Residue-level contacts at the interface:
Residue Q47 in the first protein is in contact with residue P77 in the second protein (closest heavy-atom distance 4.5 Å).
Residue N501 in the first protein contacts residue N34 in the second protein (closest heavy-atom distance 2.3 Å).
Residue Q47 in the first protein is in contact with residue M25 in the second protein (closest heavy-atom distance 2.6 Å).
Residue Q42 in the first protein interacts with residue N34 in the second protein (closest heavy-atom distance 3.9 Å).
Residue N500 in the first protein contacts residue Y24 in the second protein (closest heavy-atom distance 3.5 Å).
Residue S41 in the first protein is in contact with residue N34 in the second protein (closest heavy-atom distance 3.2 Å).
Residue S44 in the first protein is in contact with residue S26 in the second protein (closest heavy-atom distance 4.0 Å).
Residue S43 in the first protein is in contact with residue N34 in the second protein (closest heavy-atom distance 2.6 Å).
Residue T579 in the first protein contacts residue N46 in the second protein (closest heavy-atom distance 3.9 Å).
Residue Y554 in the first protein interacts with residue L18 in the second protein (closest heavy-atom distance 3.6 Å).
Residue Y554 in the first protein interacts with residue Y43 in the second protein (closest heavy-atom distance 3.7 Å).
Residue R45 in the first protein interacts with residue S26 in the second protein (closest heavy-atom distance 3.3 Å).
Residue K544 in the first protein is in contact with residue S64 in the second protein (closest heavy-atom distance 4.0 Å).
Residue L50 in the first protein interacts with residue M50 in the second protein (closest heavy-atom distance 4.2 Å).
Residue S561 in the first protein is in contact with residue V20 in the second protein (closest heavy-atom distance 3.6 Å).
Residue L50 in the first protein interacts with residue V20 in the second protein (closest heavy-atom distance 3.7 Å).
Residue L558 in the first protein interacts with residue L18 in the second protein (closest heavy-atom distance 3.7 Å).
Residue R45 in the first protein interacts with residue L29 in the second protein (closest heavy-atom distance 3.7 Å).
Residue L50 in the first protein interacts with residue L21 in the second protein (closest heavy-atom distance 3.8 Å).
Residue G49 in the first protein is in contact with residue L21 in the second protein (closest heavy-atom distance 3.6 Å).
Residue S562 in the first protein contacts residue V20 in the second protein (closest heavy-atom distance 3.6 Å).
Residue P48 in the first protein is in contact with residue Y24 in the second protein (closest heavy-atom distance 4.4 Å).
Residue Y506 in the first protein is in contact with residue L21 in the second protein (closest heavy-atom distance 4.1 Å).
Residue V503 in the first protein is in contact with residue Y24 in the second protein (closest heavy-atom distance 3.9 Å).
Residue S43 in the first protein interacts with residue Y24 in the second protein (closest heavy-atom distance 4.1 Å).
Residue L502 in the first protein is in contact with residue Y24 in the second protein (closest heavy-atom distance 4.3 Å).
Residue G49 in the first protein interacts with residue Y23 in the second protein (closest heavy-atom distance 4.3 Å).
Residue Q47 in the first protein is in contact with residue R52 in the second protein (closest heavy-atom distance 3.2 Å).
Residue A557 in the first protein contacts residue L18 in the second protein (closest heavy-atom distance 3.8 Å).
Residue Q47 in the first protein contacts residue V79 in the second protein (closest heavy-atom distance 4.4 Å).
Residue P48 in the first protein contacts residue Y23 in the second protein (closest heavy-atom distance 2.8 Å).
Residue L558 in the first protein interacts with residue F19 in the second protein (closest heavy-atom distance 3.6 Å).
Residue Q47 in the first protein contacts residue Y23 in the second protein (closest heavy-atom distance 2.5 Å).
Residue R45 in the first protein is in contact with residue M25 in the second protein (closest heavy-atom distance 3.8 Å).
Residue N500 in the first protein interacts with residue N34 in the second protein (closest heavy-atom distance 2.5 Å).
Residue A557 in the first protein is in contact with residue V41 in the second protein (closest heavy-atom distance 3.9 Å).
Residue P48 in the first protein contacts residue R52 in the second protein (closest heavy-atom distance 3.8 Å).
Residue G49 in the first protein interacts with residue Y39 in the second protein (closest heavy-atom distance 4.2 Å).
Residue S561 in the first protein is in contact with residue V41 in the second protein (closest heavy-atom distance 3.8 Å).
Residue P48 in the first protein interacts with residue Y39 in the second protein (closest heavy-atom distance 4.6 Å).
Residue S41 in the first protein is in contact with residue S26 in the second protein (closest heavy-atom distance 4.7 Å).
Residue S41 in the first protein interacts with residue G33 in the second protein (closest heavy-atom distance 3.7 Å).
Residue S43 in the first protein is in contact with residue S26 in the second protein (closest heavy-atom distance 3.5 Å).
Residue L580 in the first protein is in contact with residue V48 in the second protein (closest heavy-atom distance 3.9 Å).
Residue Q47 in the first protein interacts with residue V37 in the second protein (closest heavy-atom distance 3.9 Å).
Residue Q51 in the first protein contacts residue L21 in the second protein (closest heavy-atom distance 3.3 Å).
Residue S44 in the first protein contacts residue M25 in the second protein (closest heavy-atom distance 4.3 Å).
Residue N500 in the first protein is in contact with residue R36 in the second protein (closest heavy-atom distance 3.1 Å).
Residue S41 in the first protein interacts with residue S32 in the second protein (closest heavy-atom distance 4.1 Å).
Residue A557 in the first protein is in contact with residue Y43 in the second protein (closest heavy-atom distance 4.4 Å).
Residue L580 in the first protein is in contact with residue N46 in the second protein (closest heavy-atom distance 4.5 Å).
Residue K544 in the first protein contacts residue F19 in the second protein (closest heavy-atom distance 3.3 Å).
Residue L558 in the first protein contacts residue S64 in the second protein (closest heavy-atom distance 4.1 Å).
Residue G49 in the first protein contacts residue R52 in the second protein (closest heavy-atom distance 3.7 Å).
Residue S43 in the first protein interacts with residue M25 in the second protein (closest heavy-atom distance 3.9 Å).
Residue S43 in the first protein contacts residue G33 in the second protein (closest heavy-atom distance 3.9 Å).
Residue D553 in the first protein interacts with residue Y43 in the second protein (closest heavy-atom distance 3.5 Å).
Residue N500 in the first protein is in contact with residue R35 in the second protein (closest heavy-atom distance 4.7 Å).
Residue L50 in the first protein interacts with residue Y39 in the second protein (closest heavy-atom distance 4.2 Å).
Residue L580 in the first protein contacts residue Y43 in the second protein (closest heavy-atom distance 4.2 Å).

Sequence of the first protein:
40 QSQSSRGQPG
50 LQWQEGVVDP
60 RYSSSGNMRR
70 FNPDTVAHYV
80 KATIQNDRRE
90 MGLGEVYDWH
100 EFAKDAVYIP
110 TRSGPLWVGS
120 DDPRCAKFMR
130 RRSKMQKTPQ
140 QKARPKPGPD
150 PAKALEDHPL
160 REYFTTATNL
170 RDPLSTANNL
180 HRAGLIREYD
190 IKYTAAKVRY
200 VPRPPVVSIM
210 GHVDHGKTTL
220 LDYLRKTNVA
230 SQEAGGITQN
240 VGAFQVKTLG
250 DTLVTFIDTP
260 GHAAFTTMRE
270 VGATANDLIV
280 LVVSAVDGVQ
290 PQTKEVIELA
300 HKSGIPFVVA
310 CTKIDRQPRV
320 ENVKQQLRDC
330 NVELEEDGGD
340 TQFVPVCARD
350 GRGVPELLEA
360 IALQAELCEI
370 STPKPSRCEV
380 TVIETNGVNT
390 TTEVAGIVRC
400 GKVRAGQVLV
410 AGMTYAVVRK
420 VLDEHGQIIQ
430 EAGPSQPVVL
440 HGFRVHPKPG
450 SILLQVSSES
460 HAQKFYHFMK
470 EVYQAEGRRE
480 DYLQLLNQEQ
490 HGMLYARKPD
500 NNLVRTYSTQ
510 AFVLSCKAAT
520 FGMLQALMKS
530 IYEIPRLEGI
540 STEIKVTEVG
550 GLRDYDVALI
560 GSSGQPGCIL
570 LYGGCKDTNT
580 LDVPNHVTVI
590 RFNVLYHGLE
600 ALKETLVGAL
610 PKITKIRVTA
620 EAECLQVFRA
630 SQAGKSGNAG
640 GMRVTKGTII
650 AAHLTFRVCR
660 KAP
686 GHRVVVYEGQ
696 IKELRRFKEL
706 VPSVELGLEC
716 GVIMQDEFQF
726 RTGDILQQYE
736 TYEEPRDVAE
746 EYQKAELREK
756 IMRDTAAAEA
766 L

These two protein chains interact to form a complex.

Sequence of the second protein:
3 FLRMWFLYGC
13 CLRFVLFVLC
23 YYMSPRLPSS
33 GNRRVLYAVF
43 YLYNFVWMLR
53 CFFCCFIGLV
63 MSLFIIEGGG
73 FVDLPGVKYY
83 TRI